Sequence of chain A:
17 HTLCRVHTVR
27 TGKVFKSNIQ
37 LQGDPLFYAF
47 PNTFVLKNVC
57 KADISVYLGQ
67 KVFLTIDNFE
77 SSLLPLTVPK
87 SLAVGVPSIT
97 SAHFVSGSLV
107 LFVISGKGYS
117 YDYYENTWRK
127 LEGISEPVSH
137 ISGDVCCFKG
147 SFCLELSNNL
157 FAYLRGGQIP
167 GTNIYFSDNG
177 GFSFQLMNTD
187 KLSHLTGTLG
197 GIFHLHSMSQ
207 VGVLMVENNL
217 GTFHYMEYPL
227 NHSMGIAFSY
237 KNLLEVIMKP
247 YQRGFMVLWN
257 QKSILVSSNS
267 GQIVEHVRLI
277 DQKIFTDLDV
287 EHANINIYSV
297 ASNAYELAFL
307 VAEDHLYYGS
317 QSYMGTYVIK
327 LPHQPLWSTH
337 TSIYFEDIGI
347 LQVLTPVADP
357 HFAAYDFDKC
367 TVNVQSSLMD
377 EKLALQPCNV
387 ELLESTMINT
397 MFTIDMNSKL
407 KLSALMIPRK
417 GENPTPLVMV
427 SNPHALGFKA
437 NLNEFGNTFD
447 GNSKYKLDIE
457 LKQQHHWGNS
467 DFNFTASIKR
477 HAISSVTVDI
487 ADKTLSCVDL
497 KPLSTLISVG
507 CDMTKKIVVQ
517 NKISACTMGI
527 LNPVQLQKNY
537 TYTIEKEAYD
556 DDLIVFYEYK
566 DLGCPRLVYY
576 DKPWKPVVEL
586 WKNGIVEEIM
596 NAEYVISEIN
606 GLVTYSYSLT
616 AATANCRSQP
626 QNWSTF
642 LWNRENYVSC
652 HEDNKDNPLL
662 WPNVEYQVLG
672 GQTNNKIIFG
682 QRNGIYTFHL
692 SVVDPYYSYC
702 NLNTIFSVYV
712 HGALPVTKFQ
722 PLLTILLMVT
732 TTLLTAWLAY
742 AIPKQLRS

Sequence of chain B:
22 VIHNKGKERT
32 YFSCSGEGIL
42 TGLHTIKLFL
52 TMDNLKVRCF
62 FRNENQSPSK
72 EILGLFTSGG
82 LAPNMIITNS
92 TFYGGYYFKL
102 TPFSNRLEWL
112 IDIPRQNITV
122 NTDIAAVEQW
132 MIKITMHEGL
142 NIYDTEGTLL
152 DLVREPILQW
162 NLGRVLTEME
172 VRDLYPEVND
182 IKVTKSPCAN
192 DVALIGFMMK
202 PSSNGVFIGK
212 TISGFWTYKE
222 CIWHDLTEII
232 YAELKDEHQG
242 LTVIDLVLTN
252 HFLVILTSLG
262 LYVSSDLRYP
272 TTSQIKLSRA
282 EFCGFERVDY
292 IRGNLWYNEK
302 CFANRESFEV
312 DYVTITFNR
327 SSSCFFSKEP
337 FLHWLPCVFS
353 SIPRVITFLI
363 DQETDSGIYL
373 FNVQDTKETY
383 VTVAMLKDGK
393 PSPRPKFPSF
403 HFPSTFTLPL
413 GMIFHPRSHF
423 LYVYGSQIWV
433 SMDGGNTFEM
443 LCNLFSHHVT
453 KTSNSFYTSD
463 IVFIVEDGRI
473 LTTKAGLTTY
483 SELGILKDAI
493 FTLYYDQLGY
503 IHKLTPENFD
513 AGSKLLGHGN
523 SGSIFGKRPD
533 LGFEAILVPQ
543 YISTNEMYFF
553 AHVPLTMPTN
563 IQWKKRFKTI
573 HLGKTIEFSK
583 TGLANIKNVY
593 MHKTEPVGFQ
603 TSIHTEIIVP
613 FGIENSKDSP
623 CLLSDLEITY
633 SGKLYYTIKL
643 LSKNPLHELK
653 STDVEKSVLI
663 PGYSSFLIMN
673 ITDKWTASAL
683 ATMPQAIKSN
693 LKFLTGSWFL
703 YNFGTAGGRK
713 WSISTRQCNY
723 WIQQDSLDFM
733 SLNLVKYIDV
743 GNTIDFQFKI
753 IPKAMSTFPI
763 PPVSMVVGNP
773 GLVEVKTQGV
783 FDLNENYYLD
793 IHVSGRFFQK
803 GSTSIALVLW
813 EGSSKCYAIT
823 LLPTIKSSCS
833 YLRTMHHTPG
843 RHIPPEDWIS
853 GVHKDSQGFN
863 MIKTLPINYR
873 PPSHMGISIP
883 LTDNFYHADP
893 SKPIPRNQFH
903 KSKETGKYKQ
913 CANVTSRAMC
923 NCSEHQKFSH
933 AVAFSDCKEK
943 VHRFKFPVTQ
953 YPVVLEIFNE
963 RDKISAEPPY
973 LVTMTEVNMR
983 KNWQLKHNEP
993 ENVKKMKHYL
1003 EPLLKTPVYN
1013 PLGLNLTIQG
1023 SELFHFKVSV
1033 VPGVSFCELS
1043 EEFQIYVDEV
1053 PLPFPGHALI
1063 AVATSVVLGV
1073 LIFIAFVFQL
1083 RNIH

Interface contacts:
Residue G80 in chain B interacts with residue F434 in chain A (closest heavy-atom distance 3.5 Å).
Residue N786 in chain B contacts residue G447 in chain A (closest heavy-atom distance 4.0 Å).
Residue E72 in chain B contacts residue I232 in chain A (closest heavy-atom distance 3.9 Å).
Residue K26 in chain B interacts with residue N419 in chain A (closest heavy-atom distance 3.6 Å).
Residue N786 in chain B interacts with residue T444 in chain A (closest heavy-atom distance 3.6 Å).
Residue L141 in chain B contacts residue A436 in chain A (closest heavy-atom distance 3.5 Å).
Residue G81 in chain B interacts with residue P429 in chain A (closest heavy-atom distance 3.8 Å).
Residue T78 in chain B interacts with residue P429 in chain A (closest heavy-atom distance 3.7 Å).
Residue F104 in chain B interacts with residue Q268 in chain A (closest heavy-atom distance 3.8 Å).
Residue S105 in chain B contacts residue S229 in chain A (closest heavy-atom distance 4.2 Å).
Residue L141 in chain B interacts with residue L423 in chain A (closest heavy-atom distance 4.0 Å).
Residue Y144 in chain B interacts with residue A487 in chain A (closest heavy-atom distance 3.5 Å).
Residue P103 in chain B interacts with residue F470 in chain A (closest heavy-atom distance 4.0 Å).
Residue K26 in chain B contacts residue Y451 in chain A (closest heavy-atom distance 3.2 Å).
Residue L76 in chain B contacts residue M425 in chain A (closest heavy-atom distance 3.7 Å).
Residue G140 in chain B contacts residue N437 in chain A (closest heavy-atom distance 3.3 Å).
Residue S79 in chain B contacts residue P429 in chain A (closest heavy-atom distance 3.6 Å).
Residue L101 in chain B is in contact with residue D467 in chain A (closest heavy-atom distance 3.5 Å).
Residue K100 in chain B is in contact with residue N465 in chain A (closest heavy-atom distance 3.2 Å).
Residue S79 in chain B interacts with residue N265 in chain A (closest heavy-atom distance 2.6 Å).
Residue G75 in chain B interacts with residue I269 in chain A (closest heavy-atom distance 3.9 Å).
Residue F104 in chain B interacts with residue I269 in chain A (closest heavy-atom distance 3.9 Å).
Residue I143 in chain B is in contact with residue P422 in chain A (closest heavy-atom distance 3.2 Å).
Residue F77 in chain B interacts with residue M320 in chain A (closest heavy-atom distance 3.8 Å).
Residue L101 in chain B interacts with residue Q460 in chain A (closest heavy-atom distance 4.0 Å).
Residue F104 in chain B contacts residue I232 in chain A (closest heavy-atom distance 3.9 Å).
Residue G81 in chain B contacts residue F434 in chain A (closest heavy-atom distance 3.7 Å).
Residue L82 in chain B is in contact with residue V424 in chain A (closest heavy-atom distance 4.1 Å).
Residue N786 in chain B contacts residue N443 in chain A (closest heavy-atom distance 2.6 Å).
Residue L101 in chain B contacts residue S466 in chain A (closest heavy-atom distance 4.2 Å).
Residue H138 in chain B contacts residue F434 in chain A (closest heavy-atom distance 4.2 Å).
Residue L141 in chain B is in contact with residue L438 in chain A (closest heavy-atom distance 3.7 Å).
Residue N788 in chain B interacts with residue N443 in chain A (closest heavy-atom distance 3.2 Å).
Residue L76 in chain B is in contact with residue M320 in chain A (closest heavy-atom distance 3.6 Å).
Residue P103 in chain B interacts with residue N469 in chain A (closest heavy-atom distance 4.0 Å).
Residue L82 in chain B is in contact with residue M425 in chain A (closest heavy-atom distance 3.8 Å).
Residue G140 in chain B interacts with residue L438 in chain A (closest heavy-atom distance 3.6 Å).
Residue L82 in chain B interacts with residue F434 in chain A (closest heavy-atom distance 3.7 Å).
Residue E72 in chain B interacts with residue I269 in chain A (closest heavy-atom distance 3.9 Å).
Residue H138 in chain B interacts with residue K435 in chain A (closest heavy-atom distance 4.2 Å).
Residue G140 in chain B interacts with residue A436 in chain A (closest heavy-atom distance 3.7 Å).
Residue E139 in chain B interacts with residue K435 in chain A (closest heavy-atom distance 4.2 Å).
Residue L101 in chain B contacts residue N465 in chain A (closest heavy-atom distance 3.1 Å).
Residue K751 in chain B contacts residue E440 in chain A (closest heavy-atom distance 3.9 Å).
Residue T102 in chain B interacts with residue F470 in chain A (closest heavy-atom distance 4.0 Å).
Residue G80 in chain B interacts with residue M425 in chain A (closest heavy-atom distance 3.5 Å).
Residue L76 in chain B is in contact with residue I269 in chain A (closest heavy-atom distance 4.1 Å).
Residue S79 in chain B interacts with residue Q268 in chain A (closest heavy-atom distance 3.0 Å).
Residue Q725 in chain B contacts residue E440 in chain A (closest heavy-atom distance 4.2 Å).
Residue S79 in chain B interacts with residue V426 in chain A (closest heavy-atom distance 3.3 Å).
Residue N786 in chain B is in contact with residue F445 in chain A (closest heavy-atom distance 3.6 Å).
Residue L141 in chain B interacts with residue V424 in chain A (closest heavy-atom distance 3.8 Å).
Residue L141 in chain B contacts residue P422 in chain A (closest heavy-atom distance 3.5 Å).
Residue G80 in chain B is in contact with residue V426 in chain A (closest heavy-atom distance 3.4 Å).
Residue L141 in chain B is in contact with residue L453 in chain A (closest heavy-atom distance 4.0 Å).
Residue T102 in chain B contacts residue D467 in chain A (closest heavy-atom distance 3.2 Å).
Residue K100 in chain B is in contact with residue D467 in chain A (closest heavy-atom distance 3.2 Å).
Residue Y144 in chain B contacts residue T421 in chain A (closest heavy-atom distance 4.1 Å).
Residue H138 in chain B contacts residue A436 in chain A (closest heavy-atom distance 3.4 Å).
Residue Y144 in chain B contacts residue M320 in chain A (closest heavy-atom distance 3.4 Å).

These two protein chains interact to form a complex.